These two protein chains interact to form a complex.

Interface contacts:
Residue S54 in the first protein interacts with residue A185 in the second protein (closest heavy-atom distance 3.3 Å).
Residue P130 in the first protein interacts with residue Y93 in the second protein (closest heavy-atom distance 3.4 Å).
Residue A137 in the first protein contacts residue S18 in the second protein (closest heavy-atom distance 2.6 Å).
Residue K57 in the first protein contacts residue N180 in the second protein (closest heavy-atom distance 3.1 Å).
Residue P92 in the first protein is in contact with residue D134 in the second protein (closest heavy-atom distance 3.4 Å).
Residue I58 in the first protein interacts with residue A185 in the second protein (closest heavy-atom distance 3.4 Å).
Residue H135 in the first protein is in contact with residue F21 in the second protein (closest heavy-atom distance 3.4 Å).
Residue H111 in the first protein contacts residue D134 in the second protein (closest heavy-atom distance 2.7 Å).
Residue A192 in the first protein interacts with residue F51 in the second protein (closest heavy-atom distance 3.4 Å).
Residue I58 in the first protein contacts residue V186 in the second protein (closest heavy-atom distance 3.5 Å).
Residue D197 in the first protein interacts with residue R10 in the second protein (closest heavy-atom distance 2.6 Å).
Residue H119 in the first protein interacts with residue E116 in the second protein (closest heavy-atom distance 3.2 Å).
Residue S89 in the first protein is in contact with residue C177 in the second protein (closest heavy-atom distance 3.3 Å).
Residue W166 in the first protein contacts residue A94 in the second protein (closest heavy-atom distance 3.4 Å).
Residue S18 in the first protein interacts with residue A137 in the second protein (closest heavy-atom distance 2.9 Å).
Residue W193 in the first protein is in contact with residue V13 in the second protein (closest heavy-atom distance 3.5 Å).
Residue L81 in the first protein contacts residue C177 in the second protein (closest heavy-atom distance 3.4 Å).
Residue A94 in the first protein is in contact with residue D134 in the second protein (closest heavy-atom distance 2.9 Å).
Residue S95 in the first protein contacts residue D134 in the second protein (closest heavy-atom distance 3.2 Å).
Residue S89 in the first protein interacts with residue H173 in the second protein (closest heavy-atom distance 3.0 Å).
Residue F21 in the first protein is in contact with residue L136 in the second protein (closest heavy-atom distance 3.5 Å).
Residue H135 in the first protein is in contact with residue P92 in the second protein (closest heavy-atom distance 3.4 Å).
Residue Y14 in the first protein interacts with residue D197 in the second protein (closest heavy-atom distance 2.7 Å).
Residue D134 in the first protein contacts residue Y93 in the second protein (closest heavy-atom distance 3.4 Å).
Residue Y78 in the first protein interacts with residue Y183 in the second protein (closest heavy-atom distance 3.4 Å).
Residue H135 in the first protein is in contact with residue Y93 in the second protein (closest heavy-atom distance 3.2 Å).
Residue Q113 in the first protein interacts with residue Y142 in the second protein (closest heavy-atom distance 3.5 Å).
Residue R10 in the first protein is in contact with residue Q155 in the second protein (closest heavy-atom distance 2.8 Å).
Residue G181 in the first protein interacts with residue K57 in the second protein (closest heavy-atom distance 3.4 Å).
Residue P92 in the first protein contacts residue H135 in the second protein (closest heavy-atom distance 3.3 Å).
Residue Y93 in the first protein is in contact with residue D134 in the second protein (closest heavy-atom distance 3.1 Å).
Residue H173 in the first protein is in contact with residue S89 in the second protein (closest heavy-atom distance 3.3 Å).
Residue W193 in the first protein contacts residue Y14 in the second protein (closest heavy-atom distance 3.3 Å).
Residue Y14 in the first protein interacts with residue W193 in the second protein (closest heavy-atom distance 3.2 Å).
Residue R10 in the first protein contacts residue D197 in the second protein (closest heavy-atom distance 2.8 Å).
Residue N7 in the first protein interacts with residue C147 in the second protein (closest heavy-atom distance 3.4 Å).
Residue Q110 in the first protein contacts residue T161 in the second protein (closest heavy-atom distance 3.2 Å).
Residue N50 in the first protein contacts residue Q196 in the second protein (closest heavy-atom distance 2.8 Å).
Residue D197 in the first protein is in contact with residue Y14 in the second protein (closest heavy-atom distance 2.7 Å).
Residue D134 in the first protein is in contact with residue H111 in the second protein (closest heavy-atom distance 3.4 Å).
Residue V125 in the first protein interacts with residue H135 in the second protein (closest heavy-atom distance 3.1 Å).
Residue D134 in the first protein contacts residue S95 in the second protein (closest heavy-atom distance 3.4 Å).
Residue F21 in the first protein interacts with residue H135 in the second protein (closest heavy-atom distance 3.4 Å).
Residue A11 in the first protein contacts residue A144 in the second protein (closest heavy-atom distance 3.3 Å).
Residue A94 in the first protein contacts residue W166 in the second protein (closest heavy-atom distance 3.3 Å).
Residue T188 in the first protein is in contact with residue S54 in the second protein (closest heavy-atom distance 3.1 Å).
Residue E116 in the first protein contacts residue H119 in the second protein (closest heavy-atom distance 3.1 Å).
Residue T161 in the first protein is in contact with residue Q110 in the second protein (closest heavy-atom distance 3.0 Å).
Residue A185 in the first protein is in contact with residue S54 in the second protein (closest heavy-atom distance 3.4 Å).
Residue C147 in the first protein contacts residue N7 in the second protein (closest heavy-atom distance 3.2 Å).
Residue N180 in the first protein contacts residue D77 in the second protein (closest heavy-atom distance 3.4 Å).
Residue N180 in the first protein interacts with residue K57 in the second protein (closest heavy-atom distance 3.1 Å).
Residue D134 in the first protein interacts with residue A94 in the second protein (closest heavy-atom distance 3.0 Å).
Residue Q155 in the first protein interacts with residue R10 in the second protein (closest heavy-atom distance 2.4 Å).
Residue K169 in the first protein is in contact with residue Y97 in the second protein (closest heavy-atom distance 3.0 Å).
Residue Y97 in the first protein is in contact with residue K169 in the second protein (closest heavy-atom distance 3.1 Å).
Residue E131 in the first protein is in contact with residue Y93 in the second protein (closest heavy-atom distance 3.2 Å).
Residue L136 in the first protein is in contact with residue P92 in the second protein (closest heavy-atom distance 2.8 Å).
Residue P92 in the first protein is in contact with residue L136 in the second protein (closest heavy-atom distance 2.8 Å).
Residue D77 in the first protein is in contact with residue N180 in the second protein (closest heavy-atom distance 2.8 Å).

Sequence of the second protein:
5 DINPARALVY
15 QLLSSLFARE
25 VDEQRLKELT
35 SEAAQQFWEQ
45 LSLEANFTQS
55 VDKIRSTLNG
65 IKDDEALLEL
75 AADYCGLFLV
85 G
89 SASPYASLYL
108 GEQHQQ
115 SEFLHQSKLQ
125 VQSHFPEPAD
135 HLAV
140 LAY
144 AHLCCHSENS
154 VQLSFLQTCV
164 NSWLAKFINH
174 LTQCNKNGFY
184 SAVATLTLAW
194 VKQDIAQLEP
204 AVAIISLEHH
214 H

Sequence of the first protein:
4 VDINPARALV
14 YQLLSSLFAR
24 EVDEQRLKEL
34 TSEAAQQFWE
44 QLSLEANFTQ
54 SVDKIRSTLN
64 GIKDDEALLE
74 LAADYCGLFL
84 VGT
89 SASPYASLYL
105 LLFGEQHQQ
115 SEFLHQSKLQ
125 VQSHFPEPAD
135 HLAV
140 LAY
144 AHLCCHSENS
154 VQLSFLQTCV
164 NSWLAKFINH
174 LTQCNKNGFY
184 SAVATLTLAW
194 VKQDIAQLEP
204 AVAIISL